Interface contacts:
Residue L27 in chain B interacts with residue F78 in chain A (closest heavy-atom distance 4.3 Å).
Residue K28 in chain B contacts residue F78 in chain A (closest heavy-atom distance 3.8 Å).
Residue S29 in chain B is in contact with residue K44 in chain A (closest heavy-atom distance 4.1 Å).
Residue K28 in chain B interacts with residue K44 in chain A (closest heavy-atom distance 3.7 Å).

Sequence of chain B:
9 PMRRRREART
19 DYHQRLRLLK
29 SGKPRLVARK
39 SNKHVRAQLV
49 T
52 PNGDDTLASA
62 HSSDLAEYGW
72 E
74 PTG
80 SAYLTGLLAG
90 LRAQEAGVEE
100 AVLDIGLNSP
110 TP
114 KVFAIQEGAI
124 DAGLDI

The following describes two proteins that form a bound complex.

Sequence of chain A:
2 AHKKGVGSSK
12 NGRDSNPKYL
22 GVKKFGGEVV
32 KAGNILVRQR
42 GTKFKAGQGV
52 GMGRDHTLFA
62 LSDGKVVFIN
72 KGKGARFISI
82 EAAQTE